Residue-level contacts at the interface:
Residue Q6 in chain A interacts with residue K25 in chain B (closest heavy-atom distance 4.8 Å).
Residue V13 in chain A interacts with residue K25 in chain B (closest heavy-atom distance 4.1 Å).
Residue Y17 in chain A is in contact with residue L22 in chain B (closest heavy-atom distance 4.1 Å).
Residue V13 in chain A is in contact with residue V28 in chain B (closest heavy-atom distance 3.6 Å).
Residue V13 in chain A contacts residue K24 in chain B (closest heavy-atom distance 4.5 Å).
Residue F9 in chain A is in contact with residue K25 in chain B (closest heavy-atom distance 3.5 Å).
Residue Y17 in chain A interacts with residue V28 in chain B (closest heavy-atom distance 4.0 Å).
Residue L16 in chain A contacts residue V28 in chain B (closest heavy-atom distance 4.2 Å).
Residue S14 in chain A is in contact with residue K24 in chain B (closest heavy-atom distance 3.9 Å).
Residue R24 in chain A interacts with residue F27 in chain B (closest heavy-atom distance 4.5 Å).
Residue L16 in chain A contacts residue W32 in chain B (closest heavy-atom distance 3.6 Å).
Residue Y17 in chain A interacts with residue F27 in chain B (closest heavy-atom distance 3.5 Å).
Residue Y17 in chain A contacts residue K24 in chain B (closest heavy-atom distance 3.5 Å).
Residue D18 in chain A interacts with residue K24 in chain B (closest heavy-atom distance 2.9 Å).

These two protein chains interact to form a complex.

Sequence of chain B:
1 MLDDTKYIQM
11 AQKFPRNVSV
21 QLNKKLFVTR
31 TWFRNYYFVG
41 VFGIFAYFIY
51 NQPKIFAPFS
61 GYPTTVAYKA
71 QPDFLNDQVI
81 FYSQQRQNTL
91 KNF

Sequence of chain A:
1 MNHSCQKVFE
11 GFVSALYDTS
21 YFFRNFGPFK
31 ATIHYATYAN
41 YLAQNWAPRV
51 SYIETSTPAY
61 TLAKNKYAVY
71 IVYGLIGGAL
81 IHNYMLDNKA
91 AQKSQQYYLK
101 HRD